Sequence of the second protein:
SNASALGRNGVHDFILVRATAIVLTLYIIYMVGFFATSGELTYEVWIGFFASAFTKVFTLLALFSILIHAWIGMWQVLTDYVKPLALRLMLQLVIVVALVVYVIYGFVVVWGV

Residue-level contacts at the interface:
Residue W113 in the first protein is in contact with residue K58 in the second protein (closest heavy-atom distance 4.1 Å).
Residue Y107 in the first protein contacts residue A55 in the second protein (closest heavy-atom distance 4.5 Å).
Residue W113 in the first protein interacts with residue F109 in the second protein (closest heavy-atom distance 3.8 Å).
Residue A5 in the first protein contacts residue H14 in the second protein (closest heavy-atom distance 3.5 Å).
Residue V110 in the first protein interacts with residue K58 in the second protein (closest heavy-atom distance 4.2 Å).
Residue F109 in the first protein is in contact with residue F109 in the second protein (closest heavy-atom distance 4.4 Å).
Residue V99 in the first protein contacts residue V25 in the second protein (closest heavy-atom distance 4.0 Å).
Residue I106 in the first protein contacts residue L63 in the second protein (closest heavy-atom distance 4.1 Å).
Residue L8 in the first protein contacts residue R10 in the second protein (closest heavy-atom distance 2.9 Å).
Residue V103 in the first protein contacts residue V59 in the second protein (closest heavy-atom distance 3.8 Å).
Residue A7 in the first protein interacts with residue H14 in the second protein (closest heavy-atom distance 4.9 Å).
Residue S3 in the first protein interacts with residue N11 in the second protein (closest heavy-atom distance 3.8 Å).
Residue S3 in the first protein contacts residue R10 in the second protein (closest heavy-atom distance 3.8 Å).
Residue L91 in the first protein contacts residue I17 in the second protein (closest heavy-atom distance 4.0 Å).
Residue G9 in the first protein interacts with residue R10 in the second protein (closest heavy-atom distance 3.3 Å).
Residue A5 in the first protein interacts with residue V13 in the second protein (closest heavy-atom distance 3.7 Å).
Residue L95 in the first protein contacts residue V25 in the second protein (closest heavy-atom distance 4.6 Å).
Residue W113 in the first protein interacts with residue W113 in the second protein (closest heavy-atom distance 3.3 Å).
Residue L95 in the first protein contacts residue A21 in the second protein (closest heavy-atom distance 3.6 Å).
Residue N4 in the first protein contacts residue R10 in the second protein (closest heavy-atom distance 3.5 Å).
Residue I106 in the first protein contacts residue K58 in the second protein (closest heavy-atom distance 4.9 Å).
Residue V102 in the first protein is in contact with residue L63 in the second protein (closest heavy-atom distance 3.5 Å).
Residue A5 in the first protein contacts residue R10 in the second protein (closest heavy-atom distance 4.9 Å).
Residue A7 in the first protein interacts with residue R10 in the second protein (closest heavy-atom distance 2.7 Å).
Residue Y107 in the first protein is in contact with residue V59 in the second protein (closest heavy-atom distance 4.0 Å).
Residue W113 in the first protein interacts with residue L62 in the second protein (closest heavy-atom distance 4.4 Å).
Residue V102 in the first protein interacts with residue F66 in the second protein (closest heavy-atom distance 4.6 Å).
Residue W113 in the first protein interacts with residue V112 in the second protein (closest heavy-atom distance 3.9 Å).
Residue I106 in the first protein contacts residue V59 in the second protein (closest heavy-atom distance 3.8 Å).
Residue I106 in the first protein interacts with residue L62 in the second protein (closest heavy-atom distance 4.4 Å).
Residue V110 in the first protein interacts with residue V59 in the second protein (closest heavy-atom distance 4.3 Å).
Residue L95 in the first protein interacts with residue I24 in the second protein (closest heavy-atom distance 4.2 Å).
Residue V103 in the first protein is in contact with residue L63 in the second protein (closest heavy-atom distance 4.3 Å).
Residue V110 in the first protein contacts residue A55 in the second protein (closest heavy-atom distance 4.9 Å).
Residue V99 in the first protein contacts residue L63 in the second protein (closest heavy-atom distance 3.9 Å).
Residue A5 in the first protein is in contact with residue I17 in the second protein (closest heavy-atom distance 4.2 Å).
Residue R10 in the first protein interacts with residue R10 in the second protein (closest heavy-atom distance 4.0 Å).
Residue A5 in the first protein is in contact with residue N11 in the second protein (closest heavy-atom distance 4.9 Å).

This data describes a binding interaction between two proteins.

Sequence of the first protein:
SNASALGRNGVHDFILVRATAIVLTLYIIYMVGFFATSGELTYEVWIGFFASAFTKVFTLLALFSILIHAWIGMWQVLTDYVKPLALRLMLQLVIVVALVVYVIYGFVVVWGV